The following describes two proteins that form a bound complex.

Residue-level contacts at the interface:
Residue A88 in the first protein interacts with residue I54 in the second protein (closest heavy-atom distance 3.8 Å).
Residue L56 in the first protein interacts with residue F83 in the second protein (closest heavy-atom distance 3.5 Å).
Residue A41 in the first protein interacts with residue G85 in the second protein (closest heavy-atom distance 3.5 Å).
Residue T39 in the first protein is in contact with residue G86 in the second protein (closest heavy-atom distance 3.3 Å).
Residue R43 in the first protein contacts residue H82 in the second protein (closest heavy-atom distance 2.9 Å).
Residue R81 in the first protein contacts residue E56 in the second protein (closest heavy-atom distance 2.7 Å).
Residue A41 in the first protein interacts with residue H82 in the second protein (closest heavy-atom distance 3.6 Å).
Residue N54 in the first protein contacts residue F83 in the second protein (closest heavy-atom distance 3.1 Å).
Residue L56 in the first protein contacts residue I52 in the second protein (closest heavy-atom distance 3.8 Å).
Residue F40 in the first protein interacts with residue F83 in the second protein (closest heavy-atom distance 3.9 Å).
Residue M45 in the first protein is in contact with residue I80 in the second protein (closest heavy-atom distance 2.8 Å).
Residue T17 in the first protein interacts with residue G85 in the second protein (closest heavy-atom distance 3.4 Å).
Residue M45 in the first protein is in contact with residue V81 in the second protein (closest heavy-atom distance 3.6 Å).
Residue A41 in the first protein interacts with residue G86 in the second protein (closest heavy-atom distance 4.0 Å).
Residue V42 in the first protein contacts residue H82 in the second protein (closest heavy-atom distance 3.7 Å).
Residue I47 in the first protein interacts with residue N26 in the second protein (closest heavy-atom distance 3.6 Å).
Residue S89 in the first protein contacts residue F83 in the second protein (closest heavy-atom distance 3.5 Å).
Residue R84 in the first protein interacts with residue I61 in the second protein (closest heavy-atom distance 3.7 Å).
Residue I47 in the first protein is in contact with residue I80 in the second protein (closest heavy-atom distance 4.0 Å).
Residue T17 in the first protein is in contact with residue G86 in the second protein (closest heavy-atom distance 3.4 Å).
Residue G18 in the first protein is in contact with residue G86 in the second protein (closest heavy-atom distance 3.3 Å).
Residue R44 in the first protein is in contact with residue V81 in the second protein (closest heavy-atom distance 3.6 Å).
Residue I47 in the first protein is in contact with residue L48 in the second protein (closest heavy-atom distance 3.7 Å).
Residue R43 in the first protein is in contact with residue V84 in the second protein (closest heavy-atom distance 3.5 Å).
Residue A88 in the first protein interacts with residue I61 in the second protein (closest heavy-atom distance 3.2 Å).
Residue E57 in the first protein contacts residue N50 in the second protein (closest heavy-atom distance 3.6 Å).
Residue E57 in the first protein interacts with residue K51 in the second protein (closest heavy-atom distance 3.0 Å).
Residue G18 in the first protein interacts with residue G85 in the second protein (closest heavy-atom distance 3.7 Å).
Residue R44 in the first protein interacts with residue H82 in the second protein (closest heavy-atom distance 4.0 Å).
Residue M45 in the first protein contacts residue L48 in the second protein (closest heavy-atom distance 3.7 Å).
Residue N205 in the first protein is in contact with residue G86 in the second protein (closest heavy-atom distance 3.9 Å).
Residue F40 in the first protein interacts with residue G86 in the second protein (closest heavy-atom distance 4.1 Å).
Residue V42 in the first protein interacts with residue V81 in the second protein (closest heavy-atom distance 3.5 Å).
Residue N54 in the first protein contacts residue H82 in the second protein (closest heavy-atom distance 3.8 Å).
Residue L85 in the first protein interacts with residue I54 in the second protein (closest heavy-atom distance 3.4 Å).
Residue F48 in the first protein interacts with residue V30 in the second protein (closest heavy-atom distance 3.4 Å).
Residue S89 in the first protein interacts with residue I54 in the second protein (closest heavy-atom distance 3.9 Å).
Residue I47 in the first protein is in contact with residue L25 in the second protein (closest heavy-atom distance 3.8 Å).
Residue F48 in the first protein interacts with residue L25 in the second protein (closest heavy-atom distance 3.2 Å).
Residue A41 in the first protein is in contact with residue F83 in the second protein (closest heavy-atom distance 3.1 Å).
Residue R44 in the first protein interacts with residue G27 in the second protein (closest heavy-atom distance 3.6 Å).
Residue R44 in the first protein is in contact with residue E79 in the second protein (closest heavy-atom distance 2.4 Å).
Residue L85 in the first protein contacts residue E56 in the second protein (closest heavy-atom distance 4.1 Å).
Residue A86 in the first protein interacts with residue F83 in the second protein (closest heavy-atom distance 3.6 Å).
Residue R44 in the first protein interacts with residue I80 in the second protein (closest heavy-atom distance 3.5 Å).
Residue F40 in the first protein contacts residue G85 in the second protein (closest heavy-atom distance 3.9 Å).
Residue F48 in the first protein is in contact with residue K28 in the second protein (closest heavy-atom distance 3.4 Å).
Residue V42 in the first protein contacts residue F83 in the second protein (closest heavy-atom distance 3.9 Å).
Residue M45 in the first protein is in contact with residue V53 in the second protein (closest heavy-atom distance 3.8 Å).
Residue Q52 in the first protein contacts residue K51 in the second protein (closest heavy-atom distance 3.9 Å).
Residue R43 in the first protein interacts with residue V81 in the second protein (closest heavy-atom distance 3.8 Å).
Residue F48 in the first protein is in contact with residue Y46 in the second protein (closest heavy-atom distance 3.3 Å).
Residue L85 in the first protein interacts with residue I61 in the second protein (closest heavy-atom distance 3.3 Å).
Residue G16 in the first protein interacts with residue G86 in the second protein (closest heavy-atom distance 3.9 Å).
Residue E57 in the first protein contacts residue I52 in the second protein (closest heavy-atom distance 3.7 Å).
Residue P68 in the first protein interacts with residue F83 in the second protein (closest heavy-atom distance 4.0 Å).
Residue R44 in the first protein is in contact with residue N26 in the second protein (closest heavy-atom distance 3.2 Å).
Residue M45 in the first protein interacts with residue N26 in the second protein (closest heavy-atom distance 2.8 Å).
Residue M45 in the first protein contacts residue H82 in the second protein (closest heavy-atom distance 3.5 Å).
Residue A41 in the first protein contacts residue V84 in the second protein (closest heavy-atom distance 2.7 Å).

Sequence of the second protein:
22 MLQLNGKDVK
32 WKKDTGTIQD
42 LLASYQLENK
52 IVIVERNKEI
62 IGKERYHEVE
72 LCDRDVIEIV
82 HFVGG

Sequence of the first protein:
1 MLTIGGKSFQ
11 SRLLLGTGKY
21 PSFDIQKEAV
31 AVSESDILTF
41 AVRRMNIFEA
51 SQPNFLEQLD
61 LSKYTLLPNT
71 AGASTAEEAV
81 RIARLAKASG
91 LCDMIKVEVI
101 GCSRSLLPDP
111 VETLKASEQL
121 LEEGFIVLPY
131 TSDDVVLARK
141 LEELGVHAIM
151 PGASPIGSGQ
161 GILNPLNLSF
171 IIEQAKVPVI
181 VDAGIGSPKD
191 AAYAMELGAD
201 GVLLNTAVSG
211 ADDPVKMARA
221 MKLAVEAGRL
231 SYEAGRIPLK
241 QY